Interface contacts:
Residue P164 in protein 2 is in contact with residue M11 in protein 1 (closest heavy-atom distance 3.8 Å).
Residue K156 in protein 2 contacts residue W14 in protein 1 (closest heavy-atom distance 4.2 Å).
Residue G24 in protein 2 contacts residue K5 in protein 1 (closest heavy-atom distance 4.5 Å).
Residue F176 in protein 2 contacts residue L8 in protein 1 (closest heavy-atom distance 4.0 Å).
Residue F176 in protein 2 interacts with residue M11 in protein 1 (closest heavy-atom distance 3.4 Å).
Residue G24 in protein 2 contacts residue L10 in protein 1 (closest heavy-atom distance 4.3 Å).
Residue V16 in protein 2 interacts with residue W14 in protein 1 (closest heavy-atom distance 3.3 Å).
Residue V20 in protein 2 interacts with residue L10 in protein 1 (closest heavy-atom distance 4.0 Å).
Residue W138 in protein 2 is in contact with residue L8 in protein 1 (closest heavy-atom distance 3.8 Å).
Residue S14 in protein 2 interacts with residue W14 in protein 1 (closest heavy-atom distance 3.7 Å).
Residue P13 in protein 2 contacts residue I17 in protein 1 (closest heavy-atom distance 4.1 Å).
Residue P13 in protein 2 contacts residue W14 in protein 1 (closest heavy-atom distance 3.1 Å).
Residue L19 in protein 2 is in contact with residue W14 in protein 1 (closest heavy-atom distance 3.5 Å).
Residue S145 in protein 2 is in contact with residue K5 in protein 1 (closest heavy-atom distance 4.3 Å).
Residue P137 in protein 2 interacts with residue L8 in protein 1 (closest heavy-atom distance 3.7 Å).
Residue L166 in protein 2 contacts residue L8 in protein 1 (closest heavy-atom distance 3.7 Å).
Residue M148 in protein 2 interacts with residue M11 in protein 1 (closest heavy-atom distance 4.1 Å).
Residue A149 in protein 2 is in contact with residue L10 in protein 1 (closest heavy-atom distance 4.2 Å).
Residue M148 in protein 2 interacts with residue S7 in protein 1 (closest heavy-atom distance 3.6 Å).
Residue C12 in protein 2 contacts residue F20 in protein 1 (closest heavy-atom distance 4.2 Å).
Residue A149 in protein 2 interacts with residue S7 in protein 1 (closest heavy-atom distance 3.8 Å).
Residue L19 in protein 2 interacts with residue M13 in protein 1 (closest heavy-atom distance 4.0 Å).
Residue Y152 in protein 2 is in contact with residue M11 in protein 1 (closest heavy-atom distance 3.7 Å).
Residue S15 in protein 2 contacts residue W14 in protein 1 (closest heavy-atom distance 3.5 Å).
Residue Y152 in protein 2 is in contact with residue W14 in protein 1 (closest heavy-atom distance 3.5 Å).
Residue L19 in protein 2 is in contact with residue L10 in protein 1 (closest heavy-atom distance 3.4 Å).
Residue Y152 in protein 2 contacts residue L10 in protein 1 (closest heavy-atom distance 4.5 Å).
Residue L19 in protein 2 contacts residue I17 in protein 1 (closest heavy-atom distance 4.2 Å).
Residue W138 in protein 2 is in contact with residue D6 in protein 1 (closest heavy-atom distance 2.8 Å).
Residue V170 in protein 2 interacts with residue L8 in protein 1 (closest heavy-atom distance 3.9 Å).
Residue W23 in protein 2 is in contact with residue L10 in protein 1 (closest heavy-atom distance 4.9 Å).
Residue S145 in protein 2 contacts residue S7 in protein 1 (closest heavy-atom distance 2.8 Å).
Residue S145 in protein 2 contacts residue D6 in protein 1 (closest heavy-atom distance 3.4 Å).
Residue M140 in protein 2 contacts residue D6 in protein 1 (closest heavy-atom distance 4.5 Å).
Residue M148 in protein 2 contacts residue L8 in protein 1 (closest heavy-atom distance 4.1 Å).
Residue P137 in protein 2 contacts residue D6 in protein 1 (closest heavy-atom distance 4.8 Å).
Residue W23 in protein 2 interacts with residue K5 in protein 1 (closest heavy-atom distance 3.6 Å).
Residue C12 in protein 2 interacts with residue I17 in protein 1 (closest heavy-atom distance 4.0 Å).
Residue P137 in protein 2 contacts residue S7 in protein 1 (closest heavy-atom distance 4.4 Å).
Residue W23 in protein 2 contacts residue M13 in protein 1 (closest heavy-atom distance 3.6 Å).

Sequence of protein 1:
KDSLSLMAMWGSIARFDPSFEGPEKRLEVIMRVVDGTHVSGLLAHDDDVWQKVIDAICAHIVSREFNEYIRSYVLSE

These two protein chains interact to form a complex.

Sequence of protein 2:
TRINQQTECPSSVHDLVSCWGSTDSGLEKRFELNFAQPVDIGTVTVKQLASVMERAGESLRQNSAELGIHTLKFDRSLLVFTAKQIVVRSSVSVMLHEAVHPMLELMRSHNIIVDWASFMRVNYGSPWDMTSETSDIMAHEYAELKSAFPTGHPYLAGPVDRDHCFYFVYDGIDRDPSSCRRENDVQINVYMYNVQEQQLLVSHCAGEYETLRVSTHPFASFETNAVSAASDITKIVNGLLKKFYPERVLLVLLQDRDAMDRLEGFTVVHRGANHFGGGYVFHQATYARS